Sequence of chain B:
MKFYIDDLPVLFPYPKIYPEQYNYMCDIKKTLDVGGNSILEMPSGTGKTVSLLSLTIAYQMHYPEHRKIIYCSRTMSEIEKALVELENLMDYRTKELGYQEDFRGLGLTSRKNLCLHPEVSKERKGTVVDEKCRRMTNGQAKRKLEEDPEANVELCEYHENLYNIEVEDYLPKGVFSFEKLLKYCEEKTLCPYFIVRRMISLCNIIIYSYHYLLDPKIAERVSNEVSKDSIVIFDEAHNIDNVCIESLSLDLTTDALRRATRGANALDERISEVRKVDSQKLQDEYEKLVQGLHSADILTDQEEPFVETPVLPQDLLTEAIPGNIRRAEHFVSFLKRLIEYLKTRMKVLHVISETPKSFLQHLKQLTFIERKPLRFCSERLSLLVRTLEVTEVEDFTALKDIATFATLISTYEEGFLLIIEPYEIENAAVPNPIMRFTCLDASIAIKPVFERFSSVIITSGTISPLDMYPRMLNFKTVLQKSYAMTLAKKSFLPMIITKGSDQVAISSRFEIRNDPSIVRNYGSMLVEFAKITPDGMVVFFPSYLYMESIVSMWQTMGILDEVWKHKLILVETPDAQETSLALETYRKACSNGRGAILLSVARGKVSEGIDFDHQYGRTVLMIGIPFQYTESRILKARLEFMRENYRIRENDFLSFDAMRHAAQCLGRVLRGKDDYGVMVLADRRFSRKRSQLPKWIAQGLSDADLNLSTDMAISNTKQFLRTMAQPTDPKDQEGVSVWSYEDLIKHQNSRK

Contacts between the two chains:
Residue V34 in chain B interacts with residue Y37 in chain A (closest heavy-atom distance 4.5 Å).
Residue P64 in chain B contacts residue D38 in chain A (closest heavy-atom distance 4.9 Å).
Residue P64 in chain B is in contact with residue P40 in chain A (closest heavy-atom distance 3.8 Å).
Residue L32 in chain B contacts residue Y37 in chain A (closest heavy-atom distance 4.5 Å).
Residue P64 in chain B contacts residue F39 in chain A (closest heavy-atom distance 4.4 Å).
Residue E65 in chain B contacts residue Y37 in chain A (closest heavy-atom distance 4.3 Å).
Residue E65 in chain B is in contact with residue F39 in chain A (closest heavy-atom distance 4.1 Å).
Residue G35 in chain B interacts with residue Y37 in chain A (closest heavy-atom distance 4.8 Å).
Residue Y63 in chain B contacts residue D38 in chain A (closest heavy-atom distance 4.8 Å).
Residue E65 in chain B is in contact with residue D38 in chain A (closest heavy-atom distance 2.8 Å).
Residue D33 in chain B contacts residue Y37 in chain A (closest heavy-atom distance 4.1 Å).

Sequence of chain A:
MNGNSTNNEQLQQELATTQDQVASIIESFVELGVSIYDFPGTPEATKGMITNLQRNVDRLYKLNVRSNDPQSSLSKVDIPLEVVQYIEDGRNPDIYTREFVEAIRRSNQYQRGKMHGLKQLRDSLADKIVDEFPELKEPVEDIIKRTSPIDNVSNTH

These two protein chains interact to form a complex.